These two protein chains interact to form a complex.

Contacts between the two chains:
Residue G13 in the second protein is in contact with residue R11 in the first protein (closest heavy-atom distance 3.6 Å).
Residue S223 in the second protein is in contact with residue E3 in the first protein (closest heavy-atom distance 3.6 Å).
Residue L220 in the second protein contacts residue E7 in the first protein (closest heavy-atom distance 3.6 Å).
Residue G60 in the second protein contacts residue F34 in the first protein (closest heavy-atom distance 3.6 Å).
Residue D208 in the second protein contacts residue Q13 in the first protein (closest heavy-atom distance 2.7 Å).
Residue G173 in the second protein interacts with residue R11 in the first protein (closest heavy-atom distance 3.3 Å).
Residue Q118 in the second protein contacts residue A17 in the first protein (closest heavy-atom distance 3.1 Å).
Residue G13 in the second protein interacts with residue S14 in the first protein (closest heavy-atom distance 2.5 Å).
Residue W182 in the second protein is in contact with residue E7 in the first protein (closest heavy-atom distance 3.0 Å).
Residue E14 in the second protein contacts residue S14 in the first protein (closest heavy-atom distance 3.6 Å).
Residue Q50 in the second protein interacts with residue G22 in the first protein (closest heavy-atom distance 3.5 Å).
Residue L220 in the second protein interacts with residue E3 in the first protein (closest heavy-atom distance 3.5 Å).
Residue Q118 in the second protein interacts with residue G16 in the first protein (closest heavy-atom distance 3.4 Å).
Residue L220 in the second protein contacts residue N10 in the first protein (closest heavy-atom distance 3.2 Å).
Residue E14 in the second protein is in contact with residue H18 in the first protein (closest heavy-atom distance 2.4 Å).
Residue L9 in the second protein contacts residue R11 in the first protein (closest heavy-atom distance 3.1 Å).
Residue I56 in the second protein interacts with residue F34 in the first protein (closest heavy-atom distance 3.4 Å).
Residue R57 in the second protein is in contact with residue D28 in the first protein (closest heavy-atom distance 3.4 Å).
Residue I49 in the second protein is in contact with residue L24 in the first protein (closest heavy-atom distance 3.6 Å).
Residue V172 in the second protein is in contact with residue R11 in the first protein (closest heavy-atom distance 2.6 Å).
Residue S46 in the second protein is in contact with residue G22 in the first protein (closest heavy-atom distance 2.8 Å).
Residue W182 in the second protein interacts with residue L8 in the first protein (closest heavy-atom distance 2.7 Å).
Residue L10 in the second protein interacts with residue R11 in the first protein (closest heavy-atom distance 2.7 Å).
Residue S46 in the second protein is in contact with residue L24 in the first protein (closest heavy-atom distance 2.7 Å).
Residue R149 in the second protein is in contact with residue H18 in the first protein (closest heavy-atom distance 2.9 Å).
Residue R57 in the second protein is in contact with residue V30 in the first protein (closest heavy-atom distance 2.6 Å).
Residue R149 in the second protein is in contact with residue Q20 in the first protein (closest heavy-atom distance 2.9 Å).
Residue I224 in the second protein interacts with residue E3 in the first protein (closest heavy-atom distance 3.4 Å).
Residue F79 in the second protein is in contact with residue P32 in the first protein (closest heavy-atom distance 3.3 Å).
Residue W182 in the second protein is in contact with residue R11 in the first protein (closest heavy-atom distance 2.9 Å).
Residue S46 in the second protein contacts residue L23 in the first protein (closest heavy-atom distance 3.0 Å).
Residue Q50 in the second protein interacts with residue D28 in the first protein (closest heavy-atom distance 3.6 Å).
Residue E14 in the second protein is in contact with residue A17 in the first protein (closest heavy-atom distance 3.3 Å).
Residue V43 in the second protein is in contact with residue L23 in the first protein (closest heavy-atom distance 3.6 Å).
Residue L220 in the second protein contacts residue V6 in the first protein (closest heavy-atom distance 3.6 Å).
Residue N120 in the second protein is in contact with residue Q20 in the first protein (closest heavy-atom distance 2.9 Å).
Residue A12 in the second protein is in contact with residue N10 in the first protein (closest heavy-atom distance 2.9 Å).
Residue E87 in the second protein is in contact with residue L23 in the first protein (closest heavy-atom distance 3.3 Å).
Residue G174 in the second protein contacts residue R11 in the first protein (closest heavy-atom distance 3.4 Å).
Residue A54 in the second protein interacts with residue Q20 in the first protein (closest heavy-atom distance 3.8 Å).
Residue I224 in the second protein contacts residue E7 in the first protein (closest heavy-atom distance 3.5 Å).
Residue G11 in the second protein interacts with residue R11 in the first protein (closest heavy-atom distance 3.1 Å).
Residue R149 in the second protein contacts residue R21 in the first protein (closest heavy-atom distance 2.8 Å).
Residue Q50 in the second protein contacts residue Q20 in the first protein (closest heavy-atom distance 3.5 Å).
Residue G13 in the second protein is in contact with residue N10 in the first protein (closest heavy-atom distance 3.2 Å).
Residue S177 in the second protein interacts with residue L8 in the first protein (closest heavy-atom distance 3.5 Å).
Residue R176 in the second protein interacts with residue L8 in the first protein (closest heavy-atom distance 3.1 Å).
Residue Q50 in the second protein interacts with residue L24 in the first protein (closest heavy-atom distance 3.4 Å).
Residue R76 in the second protein interacts with residue L35 in the first protein (closest heavy-atom distance 3.2 Å).
Residue A12 in the second protein is in contact with residue S14 in the first protein (closest heavy-atom distance 3.5 Å).
Residue A42 in the second protein is in contact with residue L23 in the first protein (closest heavy-atom distance 3.4 Å).
Residue F79 in the second protein contacts residue L29 in the first protein (closest heavy-atom distance 3.1 Å).
Residue V150 in the second protein contacts residue R21 in the first protein (closest heavy-atom distance 2.6 Å).
Residue G174 in the second protein is in contact with residue V12 in the first protein (closest heavy-atom distance 3.3 Å).
Residue Q118 in the second protein contacts residue Q20 in the first protein (closest heavy-atom distance 3.4 Å).
Residue F186 in the second protein is in contact with residue E7 in the first protein (closest heavy-atom distance 3.2 Å).
Residue Q50 in the second protein interacts with residue R21 in the first protein (closest heavy-atom distance 3.5 Å).
Residue G83 in the second protein contacts residue L29 in the first protein (closest heavy-atom distance 3.4 Å).
Residue R149 in the second protein is in contact with residue G22 in the first protein (closest heavy-atom distance 2.8 Å).
Residue N120 in the second protein interacts with residue A17 in the first protein (closest heavy-atom distance 3.8 Å).

Sequence of the second protein:
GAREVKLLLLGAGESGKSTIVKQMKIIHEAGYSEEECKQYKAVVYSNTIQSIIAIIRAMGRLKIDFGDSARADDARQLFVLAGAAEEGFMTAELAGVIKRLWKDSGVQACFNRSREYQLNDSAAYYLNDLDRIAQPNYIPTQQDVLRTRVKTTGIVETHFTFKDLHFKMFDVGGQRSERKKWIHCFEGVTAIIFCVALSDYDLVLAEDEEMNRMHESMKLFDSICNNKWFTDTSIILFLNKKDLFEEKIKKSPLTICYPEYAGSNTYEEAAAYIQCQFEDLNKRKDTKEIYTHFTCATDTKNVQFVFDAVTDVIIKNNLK

Sequence of the first protein:
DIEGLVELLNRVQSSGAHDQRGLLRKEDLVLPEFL